Sequence of chain A:
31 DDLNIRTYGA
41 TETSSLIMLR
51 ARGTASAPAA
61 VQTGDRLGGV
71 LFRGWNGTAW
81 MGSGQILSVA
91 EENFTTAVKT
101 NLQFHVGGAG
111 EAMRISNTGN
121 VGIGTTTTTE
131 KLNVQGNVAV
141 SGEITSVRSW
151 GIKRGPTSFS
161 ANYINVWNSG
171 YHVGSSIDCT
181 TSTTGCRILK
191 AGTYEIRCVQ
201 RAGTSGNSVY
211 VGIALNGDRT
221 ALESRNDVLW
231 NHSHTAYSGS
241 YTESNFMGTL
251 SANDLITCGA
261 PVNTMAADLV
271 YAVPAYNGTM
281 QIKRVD

Sequence of chain B:
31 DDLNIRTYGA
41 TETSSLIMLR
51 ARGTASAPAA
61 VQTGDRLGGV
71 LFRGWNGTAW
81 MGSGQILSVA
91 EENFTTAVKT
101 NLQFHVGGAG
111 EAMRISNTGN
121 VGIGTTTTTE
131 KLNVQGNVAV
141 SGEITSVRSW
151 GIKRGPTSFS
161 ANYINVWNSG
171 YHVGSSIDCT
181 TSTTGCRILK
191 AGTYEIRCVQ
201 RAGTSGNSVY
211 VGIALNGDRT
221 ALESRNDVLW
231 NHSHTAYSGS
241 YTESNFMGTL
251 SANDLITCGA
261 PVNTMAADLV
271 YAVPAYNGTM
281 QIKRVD

Residue-level contacts at the interface:
Residue N137 in chain A contacts residue E143 in chain B (closest heavy-atom distance 2.8 Å).
Residue T43 in chain A is in contact with residue R66 in chain B (closest heavy-atom distance 2.9 Å).
Residue I35 in chain A is in contact with residue I47 in chain B (closest heavy-atom distance 2.8 Å).
Residue N133 in chain A interacts with residue A139 in chain B (closest heavy-atom distance 3.2 Å).
Residue R50 in chain A is in contact with residue R73 in chain B (closest heavy-atom distance 3.0 Å).
Residue E143 in chain A interacts with residue S175 in chain B (closest heavy-atom distance 2.8 Å).
Residue G39 in chain A contacts residue A51 in chain B (closest heavy-atom distance 3.2 Å).
Residue K99 in chain A is in contact with residue G107 in chain B (closest heavy-atom distance 3.3 Å).
Residue Q135 in chain A contacts residue S141 in chain B (closest heavy-atom distance 3.2 Å).
Residue V134 in chain A is in contact with residue S141 in chain B (closest heavy-atom distance 2.9 Å).
Residue V61 in chain A is in contact with residue W75 in chain B (closest heavy-atom distance 2.8 Å).
Residue E42 in chain A is in contact with residue R50 in chain B (closest heavy-atom distance 3.2 Å).
Residue L33 in chain A contacts residue I47 in chain B (closest heavy-atom distance 2.9 Å).
Residue M48 in chain A is in contact with residue L71 in chain B (closest heavy-atom distance 2.8 Å).
Residue R154 in chain A interacts with residue N226 in chain B (closest heavy-atom distance 3.2 Å).
Residue V138 in chain A is in contact with residue I144 in chain B (closest heavy-atom distance 3.2 Å).
Residue Q281 in chain A contacts residue E195 in chain B (closest heavy-atom distance 3.0 Å).
Residue G39 in chain A interacts with residue R50 in chain B (closest heavy-atom distance 2.6 Å).
Residue Y276 in chain A is in contact with residue E223 in chain B (closest heavy-atom distance 3.2 Å).
Residue G136 in chain A is in contact with residue S141 in chain B (closest heavy-atom distance 2.8 Å).
Residue L33 in chain A interacts with residue S45 in chain B (closest heavy-atom distance 3.1 Å).
Residue T37 in chain A is in contact with residue L49 in chain B (closest heavy-atom distance 3.1 Å).
Residue N117 in chain A interacts with residue A109 in chain B (closest heavy-atom distance 3.0 Å).
Residue S88 in chain A contacts residue S83 in chain B (closest heavy-atom distance 2.7 Å).
Residue N34 in chain A is in contact with residue I47 in chain B (closest heavy-atom distance 3.2 Å).
Residue L132 in chain A contacts residue V138 in chain B (closest heavy-atom distance 3.3 Å).
Residue D32 in chain A contacts residue S45 in chain B (closest heavy-atom distance 3.1 Å).
Residue R201 in chain A is in contact with residue H232 in chain B (closest heavy-atom distance 3.0 Å).
Residue S146 in chain A contacts residue D286 in chain B (closest heavy-atom distance 2.9 Å).
Residue V138 in chain A is in contact with residue T145 in chain B (closest heavy-atom distance 2.9 Å).
Residue D31 in chain A interacts with residue I35 in chain B (closest heavy-atom distance 3.2 Å).
Residue I35 in chain A is in contact with residue L49 in chain B (closest heavy-atom distance 2.8 Å).
Residue S44 in chain A contacts residue L49 in chain B (closest heavy-atom distance 2.7 Å).
Residue G239 in chain A contacts residue H234 in chain B (closest heavy-atom distance 2.9 Å).
Residue G39 in chain A contacts residue G53 in chain B (closest heavy-atom distance 3.2 Å).
Residue G142 in chain A interacts with residue V147 in chain B (closest heavy-atom distance 2.9 Å).
Residue S141 in chain A contacts residue V147 in chain B (closest heavy-atom distance 3.2 Å).
Residue R148 in chain A contacts residue V285 in chain B (closest heavy-atom distance 3.0 Å).
Residue Y241 in chain A is in contact with residue H232 in chain B (closest heavy-atom distance 2.9 Å).
Residue L46 in chain A is in contact with residue L71 in chain B (closest heavy-atom distance 2.7 Å).
Residue R154 in chain A is in contact with residue V228 in chain B (closest heavy-atom distance 3.3 Å).
Residue T100 in chain A contacts residue G107 in chain B (closest heavy-atom distance 2.8 Å).
Residue T279 in chain A interacts with residue N231 in chain B (closest heavy-atom distance 3.0 Å).
Residue S240 in chain A contacts residue H234 in chain B (closest heavy-atom distance 3.1 Å).
Residue S44 in chain A is in contact with residue G68 in chain B (closest heavy-atom distance 3.0 Å).
Residue E143 in chain A interacts with residue S149 in chain B (closest heavy-atom distance 2.7 Å).
Residue G136 in chain A is in contact with residue V140 in chain B (closest heavy-atom distance 3.2 Å).
Residue R197 in chain A contacts residue E243 in chain B (closest heavy-atom distance 2.9 Å).
Residue V138 in chain A interacts with residue E143 in chain B (closest heavy-atom distance 3.0 Å).
Residue K283 in chain A is in contact with residue E195 in chain B (closest heavy-atom distance 2.9 Å).
Residue L132 in chain A interacts with residue A139 in chain B (closest heavy-atom distance 2.8 Å).
Residue V140 in chain A is in contact with residue T145 in chain B (closest heavy-atom distance 2.8 Å).
Residue Y237 in chain A contacts residue S208 in chain B (closest heavy-atom distance 3.0 Å).
Residue R50 in chain A interacts with residue W75 in chain B (closest heavy-atom distance 3.0 Å).
Residue E130 in chain A interacts with residue N137 in chain B (closest heavy-atom distance 3.1 Å).
Residue L46 in chain A is in contact with residue G69 in chain B (closest heavy-atom distance 2.9 Å).
Residue T37 in chain A contacts residue A51 in chain B (closest heavy-atom distance 3.2 Å).
Residue M48 in chain A interacts with residue R73 in chain B (closest heavy-atom distance 2.8 Å).
Residue G136 in chain A contacts residue G142 in chain B (closest heavy-atom distance 3.0 Å).
Residue V134 in chain A interacts with residue A139 in chain B (closest heavy-atom distance 2.8 Å).

The following describes two proteins that form a bound complex.